Sequence of chain A:
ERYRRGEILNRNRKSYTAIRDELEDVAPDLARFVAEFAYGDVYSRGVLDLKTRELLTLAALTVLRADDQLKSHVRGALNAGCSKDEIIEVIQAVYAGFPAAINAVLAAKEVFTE

Sequence of chain B:
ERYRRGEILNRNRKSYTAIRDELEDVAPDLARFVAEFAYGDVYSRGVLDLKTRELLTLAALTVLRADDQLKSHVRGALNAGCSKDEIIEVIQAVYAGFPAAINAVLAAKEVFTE

This data describes a binding interaction between two proteins.

Contacts between the two chains:
Residue Y46 in chain A contacts residue Q96 in chain B (closest heavy-atom distance 4.2 Å).
Residue Y100 in chain A interacts with residue H76 in chain B (closest heavy-atom distance 3.6 Å).
Residue T55 in chain A interacts with residue L58 in chain B (closest heavy-atom distance 4.4 Å).
Residue E92 in chain A interacts with residue L51 in chain B (closest heavy-atom distance 4.0 Å).
Residue T60 in chain A is in contact with residue Q96 in chain B (closest heavy-atom distance 3.4 Å).
Residue T60 in chain A interacts with residue Y100 in chain B (closest heavy-atom distance 3.6 Å).
Residue E92 in chain A is in contact with residue V50 in chain B (closest heavy-atom distance 3.8 Å).
Residue Y100 in chain A interacts with residue L67 in chain B (closest heavy-atom distance 3.0 Å).
Residue T55 in chain A interacts with residue T55 in chain B (closest heavy-atom distance 4.2 Å).
Residue L51 in chain A interacts with residue E89 in chain B (closest heavy-atom distance 3.8 Å).
Residue Y100 in chain A contacts residue T60 in chain B (closest heavy-atom distance 3.4 Å).
Residue Y100 in chain A is in contact with residue Y42 in chain B (closest heavy-atom distance 4.3 Å).
Residue V99 in chain A interacts with residue A41 in chain B (closest heavy-atom distance 3.9 Å).
Residue Q96 in chain A is in contact with residue R56 in chain B (closest heavy-atom distance 2.6 Å).
Residue Q96 in chain A is in contact with residue L59 in chain B (closest heavy-atom distance 4.0 Å).
Residue F40 in chain A interacts with residue F103 in chain B (closest heavy-atom distance 3.9 Å).
Residue E89 in chain A interacts with residue V50 in chain B (closest heavy-atom distance 4.4 Å).
Residue L59 in chain A contacts residue L58 in chain B (closest heavy-atom distance 3.6 Å).
Residue F103 in chain A interacts with residue F40 in chain B (closest heavy-atom distance 3.7 Å).
Residue L67 in chain A is in contact with residue Y100 in chain B (closest heavy-atom distance 3.2 Å).
Residue E92 in chain A is in contact with residue R48 in chain B (closest heavy-atom distance 2.5 Å).
Residue V50 in chain A contacts residue E92 in chain B (closest heavy-atom distance 3.3 Å).
Residue V66 in chain A interacts with residue V66 in chain B (closest heavy-atom distance 4.4 Å).
Residue E89 in chain A is in contact with residue L51 in chain B (closest heavy-atom distance 3.7 Å).
Residue Q96 in chain A is in contact with residue V45 in chain B (closest heavy-atom distance 3.9 Å).
Residue E92 in chain A is in contact with residue R56 in chain B (closest heavy-atom distance 3.0 Å).
Residue V93 in chain A is in contact with residue L51 in chain B (closest heavy-atom distance 3.7 Å).
Residue V66 in chain A is in contact with residue L67 in chain B (closest heavy-atom distance 3.8 Å).
Residue A41 in chain A interacts with residue V99 in chain B (closest heavy-atom distance 4.1 Å).
Residue Y100 in chain A contacts residue A63 in chain B (closest heavy-atom distance 4.3 Å).
Residue Q96 in chain A interacts with residue Y46 in chain B (closest heavy-atom distance 4.0 Å).
Residue V93 in chain A contacts residue L59 in chain B (closest heavy-atom distance 3.8 Å).
Residue R48 in chain A is in contact with residue I95 in chain B (closest heavy-atom distance 4.1 Å).
Residue Y100 in chain A contacts residue L64 in chain B (closest heavy-atom distance 4.1 Å).
Residue L67 in chain A contacts residue V66 in chain B (closest heavy-atom distance 3.3 Å).
Residue V45 in chain A contacts residue V99 in chain B (closest heavy-atom distance 3.5 Å).
Residue R56 in chain A interacts with residue Q96 in chain B (closest heavy-atom distance 2.5 Å).
Residue V66 in chain A interacts with residue A63 in chain B (closest heavy-atom distance 4.3 Å).
Residue I95 in chain A is in contact with residue V45 in chain B (closest heavy-atom distance 4.2 Å).
Residue A63 in chain A contacts residue Y100 in chain B (closest heavy-atom distance 4.2 Å).
Residue Y100 in chain A contacts residue Y46 in chain B (closest heavy-atom distance 3.0 Å).
Residue L59 in chain A contacts residue A62 in chain B (closest heavy-atom distance 4.0 Å).
Residue V99 in chain A contacts residue V45 in chain B (closest heavy-atom distance 3.9 Å).
Residue H76 in chain A is in contact with residue Y100 in chain B (closest heavy-atom distance 3.8 Å).
Residue Q96 in chain A interacts with residue T60 in chain B (closest heavy-atom distance 3.3 Å).
Residue F40 in chain A interacts with residue V99 in chain B (closest heavy-atom distance 3.6 Å).
Residue A62 in chain A contacts residue L59 in chain B (closest heavy-atom distance 3.9 Å).
Residue V99 in chain A interacts with residue F40 in chain B (closest heavy-atom distance 3.4 Å).
Residue L59 in chain A contacts residue Q96 in chain B (closest heavy-atom distance 3.7 Å).
Residue L51 in chain A is in contact with residue E92 in chain B (closest heavy-atom distance 3.7 Å).
Residue L59 in chain A is in contact with residue L59 in chain B (closest heavy-atom distance 3.3 Å).
Residue V50 in chain A interacts with residue E89 in chain B (closest heavy-atom distance 4.2 Å).
Residue V50 in chain A contacts residue D88 in chain B (closest heavy-atom distance 4.0 Å).
Residue L51 in chain A is in contact with residue V93 in chain B (closest heavy-atom distance 3.8 Å).
Residue I95 in chain A interacts with residue R48 in chain B (closest heavy-atom distance 4.4 Å).
Residue R56 in chain A is in contact with residue E92 in chain B (closest heavy-atom distance 3.9 Å).
Residue L59 in chain A is in contact with residue V93 in chain B (closest heavy-atom distance 3.5 Å).
Residue L58 in chain A contacts residue L59 in chain B (closest heavy-atom distance 3.9 Å).
Residue R48 in chain A interacts with residue E92 in chain B (closest heavy-atom distance 2.6 Å).
Residue D88 in chain A contacts residue V50 in chain B (closest heavy-atom distance 4.4 Å).